Sequence of the second protein:
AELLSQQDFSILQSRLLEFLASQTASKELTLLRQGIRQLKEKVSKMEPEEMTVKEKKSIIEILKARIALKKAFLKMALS

Interface contacts:
Residue T354 in the first protein interacts with residue I76 in the second protein (closest heavy-atom distance 4.3 Å).
Residue S360 in the first protein contacts residue R83 in the second protein (closest heavy-atom distance 4.9 Å).
Residue F351 in the first protein interacts with residue E72 in the second protein (closest heavy-atom distance 3.8 Å).
Residue F351 in the first protein interacts with residue M68 in the second protein (closest heavy-atom distance 5.0 Å).
Residue S357 in the first protein interacts with residue R83 in the second protein (closest heavy-atom distance 3.3 Å).
Residue A350 in the first protein contacts residue M68 in the second protein (closest heavy-atom distance 3.7 Å).
Residue L355 in the first protein contacts residue R83 in the second protein (closest heavy-atom distance 3.2 Å).
Residue F351 in the first protein contacts residue I76 in the second protein (closest heavy-atom distance 3.2 Å).
Residue F351 in the first protein interacts with residue S75 in the second protein (closest heavy-atom distance 5.0 Å).

Sequence of the first protein:
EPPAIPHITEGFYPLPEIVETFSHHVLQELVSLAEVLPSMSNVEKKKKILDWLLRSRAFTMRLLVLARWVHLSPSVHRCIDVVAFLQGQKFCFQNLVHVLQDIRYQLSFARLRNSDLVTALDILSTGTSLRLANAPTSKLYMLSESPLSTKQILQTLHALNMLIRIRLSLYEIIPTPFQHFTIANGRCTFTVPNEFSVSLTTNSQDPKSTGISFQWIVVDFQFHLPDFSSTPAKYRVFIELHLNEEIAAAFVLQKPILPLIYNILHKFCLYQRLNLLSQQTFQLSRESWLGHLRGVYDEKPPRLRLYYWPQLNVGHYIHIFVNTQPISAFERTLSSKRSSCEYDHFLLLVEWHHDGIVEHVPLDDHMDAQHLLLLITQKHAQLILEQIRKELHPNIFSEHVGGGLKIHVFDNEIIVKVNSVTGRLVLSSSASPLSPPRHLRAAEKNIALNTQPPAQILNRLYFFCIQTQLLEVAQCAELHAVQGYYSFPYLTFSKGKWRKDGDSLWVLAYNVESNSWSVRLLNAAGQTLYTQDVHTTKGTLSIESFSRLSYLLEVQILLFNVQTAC

These two protein chains interact to form a complex.